Contacts between the two chains:
Residue R97 in chain B interacts with residue H7 in chain A (closest heavy-atom distance 4.0 Å).
Residue T163 in chain B contacts residue F1 in chain A (closest heavy-atom distance 3.4 Å).
Residue Y171 in chain B is in contact with residue F1 in chain A (closest heavy-atom distance 2.5 Å).
Residue Q155 in chain B interacts with residue P5 in chain A (closest heavy-atom distance 3.2 Å).
Residue T73 in chain B is in contact with residue H7 in chain A (closest heavy-atom distance 3.9 Å).
Residue K146 in chain B interacts with residue V9 in chain A (closest heavy-atom distance 3.2 Å).
Residue H70 in chain B contacts residue L2 in chain A (closest heavy-atom distance 3.8 Å).
Residue W147 in chain B is in contact with residue G8 in chain A (closest heavy-atom distance 2.8 Å).
Residue E63 in chain B is in contact with residue L2 in chain A (closest heavy-atom distance 2.8 Å).
Residue H70 in chain B interacts with residue K3 in chain A (closest heavy-atom distance 2.9 Å).
Residue W147 in chain B is in contact with residue H7 in chain A (closest heavy-atom distance 3.6 Å).
Residue T73 in chain B contacts residue G8 in chain A (closest heavy-atom distance 3.8 Å).
Residue K66 in chain B interacts with residue K3 in chain A (closest heavy-atom distance 3.9 Å).
Residue W147 in chain B is in contact with residue V9 in chain A (closest heavy-atom distance 4.0 Å).
Residue Y59 in chain B interacts with residue F1 in chain A (closest heavy-atom distance 4.0 Å).
Residue W167 in chain B is in contact with residue F1 in chain A (closest heavy-atom distance 3.2 Å).
Residue L81 in chain B contacts residue V9 in chain A (closest heavy-atom distance 3.8 Å).
Residue Y99 in chain B contacts residue K3 in chain A (closest heavy-atom distance 3.2 Å).
Residue T73 in chain B contacts residue V6 in chain A (closest heavy-atom distance 3.5 Å).
Residue R97 in chain B contacts residue V6 in chain A (closest heavy-atom distance 3.3 Å).
Residue Q155 in chain B is in contact with residue H7 in chain A (closest heavy-atom distance 3.6 Å).
Residue D77 in chain B contacts residue G8 in chain A (closest heavy-atom distance 3.3 Å).
Residue L156 in chain B interacts with residue K3 in chain A (closest heavy-atom distance 3.1 Å).
Residue Q155 in chain B is in contact with residue K3 in chain A (closest heavy-atom distance 3.5 Å).
Residue H70 in chain B contacts residue V6 in chain A (closest heavy-atom distance 3.0 Å).
Residue Y99 in chain B interacts with residue L2 in chain A (closest heavy-atom distance 3.3 Å).
Residue V67 in chain B is in contact with residue L2 in chain A (closest heavy-atom distance 3.4 Å).
Residue Y7 in chain B interacts with residue F1 in chain A (closest heavy-atom distance 2.8 Å).
Residue F33 in chain B is in contact with residue F1 in chain A (closest heavy-atom distance 4.5 Å).
Residue M5 in chain B interacts with residue F1 in chain A (closest heavy-atom distance 3.9 Å).
Residue Y159 in chain B contacts residue K3 in chain A (closest heavy-atom distance 3.6 Å).
Residue V152 in chain B interacts with residue K3 in chain A (closest heavy-atom distance 4.2 Å).
Residue E63 in chain B interacts with residue F1 in chain A (closest heavy-atom distance 2.9 Å).
Residue K66 in chain B is in contact with residue L2 in chain A (closest heavy-atom distance 2.6 Å).
Residue Q155 in chain B is in contact with residue E4 in chain A (closest heavy-atom distance 4.6 Å).
Residue F9 in chain B contacts residue L2 in chain A (closest heavy-atom distance 3.6 Å).
Residue K66 in chain B interacts with residue F1 in chain A (closest heavy-atom distance 3.4 Å).
Residue K66 in chain B interacts with residue E4 in chain A (closest heavy-atom distance 3.5 Å).
Residue Y159 in chain B interacts with residue F1 in chain A (closest heavy-atom distance 2.7 Å).
Residue Y84 in chain B interacts with residue V9 in chain A (closest heavy-atom distance 2.6 Å).
Residue M45 in chain B contacts residue L2 in chain A (closest heavy-atom distance 3.3 Å).
Residue T142 in chain B is in contact with residue V9 in chain A (closest heavy-atom distance 4.9 Å).
Residue T80 in chain B interacts with residue V9 in chain A (closest heavy-atom distance 3.9 Å).
Residue A150 in chain B contacts residue H7 in chain A (closest heavy-atom distance 4.2 Å).
Residue T143 in chain B contacts residue V9 in chain A (closest heavy-atom distance 2.6 Å).
Residue Y123 in chain B contacts residue V9 in chain A (closest heavy-atom distance 4.3 Å).
Residue Y116 in chain B contacts residue V9 in chain A (closest heavy-atom distance 3.4 Å).
Residue Y7 in chain B contacts residue L2 in chain A (closest heavy-atom distance 3.5 Å).
Residue Y159 in chain B is in contact with residue L2 in chain A (closest heavy-atom distance 4.1 Å).
Residue D77 in chain B contacts residue V9 in chain A (closest heavy-atom distance 2.9 Å).
Residue V152 in chain B is in contact with residue H7 in chain A (closest heavy-atom distance 3.5 Å).

These two protein chains interact to form a complex.

Sequence of chain B:
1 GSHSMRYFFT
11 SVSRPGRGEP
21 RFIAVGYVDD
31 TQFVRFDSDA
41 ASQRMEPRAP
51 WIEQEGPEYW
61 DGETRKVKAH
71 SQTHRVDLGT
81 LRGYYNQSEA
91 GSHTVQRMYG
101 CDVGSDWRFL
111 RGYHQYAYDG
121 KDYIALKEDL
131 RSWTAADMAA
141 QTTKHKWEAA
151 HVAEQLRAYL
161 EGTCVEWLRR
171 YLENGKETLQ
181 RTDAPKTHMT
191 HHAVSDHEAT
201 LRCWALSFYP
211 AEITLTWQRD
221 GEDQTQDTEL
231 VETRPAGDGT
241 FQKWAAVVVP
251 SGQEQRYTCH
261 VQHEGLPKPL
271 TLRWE

Sequence of chain A:
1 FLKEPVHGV